Contacts between the two chains:
Residue F130 in protein 1 is in contact with residue K62 in protein 2 (closest heavy-atom distance 2.9 Å).
Residue R14 in protein 1 interacts with residue R14 in protein 2 (closest heavy-atom distance 3.4 Å).
Residue G129 in protein 1 interacts with residue H16 in protein 2 (closest heavy-atom distance 3.4 Å).
Residue L128 in protein 1 contacts residue R14 in protein 2 (closest heavy-atom distance 3.8 Å).
Residue L128 in protein 1 interacts with residue H16 in protein 2 (closest heavy-atom distance 4.0 Å).
Residue F130 in protein 1 contacts residue T93 in protein 2 (closest heavy-atom distance 2.8 Å).
Residue F130 in protein 1 interacts with residue H16 in protein 2 (closest heavy-atom distance 3.7 Å).

These two protein chains interact to form a complex.

Sequence of protein 1:
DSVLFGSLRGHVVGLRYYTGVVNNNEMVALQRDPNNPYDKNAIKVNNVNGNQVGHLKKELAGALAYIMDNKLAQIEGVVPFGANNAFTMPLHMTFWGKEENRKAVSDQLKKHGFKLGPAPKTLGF

Sequence of protein 2:
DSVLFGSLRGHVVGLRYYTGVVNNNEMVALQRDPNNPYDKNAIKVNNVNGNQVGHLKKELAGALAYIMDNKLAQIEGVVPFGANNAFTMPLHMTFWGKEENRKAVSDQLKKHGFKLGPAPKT